Contacts between the two chains:
Residue P18 in protein 2 contacts residue Q71 in protein 1 (closest heavy-atom distance 3.4 Å).
Residue V49 in protein 2 interacts with residue D75 in protein 1 (closest heavy-atom distance 4.0 Å).
Residue N58 in protein 2 is in contact with residue E59 in protein 1 (closest heavy-atom distance 3.9 Å).
Residue R94 in protein 2 contacts residue Q71 in protein 1 (closest heavy-atom distance 3.1 Å).
Residue F65 in protein 2 interacts with residue Y53 in protein 1 (closest heavy-atom distance 3.4 Å).
Residue R94 in protein 2 is in contact with residue T72 in protein 1 (closest heavy-atom distance 3.6 Å).
Residue R88 in protein 2 interacts with residue W69 in protein 1 (closest heavy-atom distance 3.8 Å).
Residue P54 in protein 2 is in contact with residue W60 in protein 1 (closest heavy-atom distance 4.1 Å).
Residue V49 in protein 2 interacts with residue G76 in protein 1 (closest heavy-atom distance 3.6 Å).
Residue Y63 in protein 2 interacts with residue D52 in protein 1 (closest heavy-atom distance 3.7 Å).
Residue P54 in protein 2 interacts with residue W69 in protein 1 (closest heavy-atom distance 3.5 Å).
Residue I90 in protein 2 contacts residue W69 in protein 1 (closest heavy-atom distance 4.3 Å).
Residue A91 in protein 2 contacts residue D75 in protein 1 (closest heavy-atom distance 2.8 Å).
Residue K115 in protein 2 contacts residue R42 in protein 1 (closest heavy-atom distance 3.5 Å).
Residue Y63 in protein 2 interacts with residue A56 in protein 1 (closest heavy-atom distance 3.7 Å).
Residue N26 in protein 2 interacts with residue A68 in protein 1 (closest heavy-atom distance 4.2 Å).
Residue Y63 in protein 2 interacts with residue N55 in protein 1 (closest heavy-atom distance 3.2 Å).
Residue E85 in protein 2 contacts residue W57 in protein 1 (closest heavy-atom distance 4.4 Å).
Residue D119 in protein 2 interacts with residue R42 in protein 1 (closest heavy-atom distance 4.1 Å).
Residue I90 in protein 2 is in contact with residue T72 in protein 1 (closest heavy-atom distance 3.7 Å).
Residue E85 in protein 2 interacts with residue Y53 in protein 1 (closest heavy-atom distance 3.9 Å).
Residue D17 in protein 2 interacts with residue Q71 in protein 1 (closest heavy-atom distance 3.7 Å).
Residue F65 in protein 2 is in contact with residue L49 in protein 1 (closest heavy-atom distance 3.9 Å).
Residue L120 in protein 2 interacts with residue R42 in protein 1 (closest heavy-atom distance 3.1 Å).
Residue L116 in protein 2 interacts with residue R42 in protein 1 (closest heavy-atom distance 3.6 Å).
Residue S89 in protein 2 is in contact with residue T72 in protein 1 (closest heavy-atom distance 4.2 Å).
Residue W121 in protein 2 contacts residue L30 in protein 1 (closest heavy-atom distance 3.8 Å).
Residue Q86 in protein 2 interacts with residue W60 in protein 1 (closest heavy-atom distance 3.4 Å).
Residue R88 in protein 2 is in contact with residue T72 in protein 1 (closest heavy-atom distance 4.1 Å).
Residue Y63 in protein 2 contacts residue E59 in protein 1 (closest heavy-atom distance 3.2 Å).
Residue L16 in protein 2 contacts residue A68 in protein 1 (closest heavy-atom distance 3.7 Å).
Residue E85 in protein 2 interacts with residue A56 in protein 1 (closest heavy-atom distance 3.9 Å).
Residue R28 in protein 2 contacts residue A68 in protein 1 (closest heavy-atom distance 3.3 Å).
Residue F65 in protein 2 contacts residue D52 in protein 1 (closest heavy-atom distance 3.5 Å).
Residue P64 in protein 2 is in contact with residue L49 in protein 1 (closest heavy-atom distance 4.0 Å).
Residue P64 in protein 2 contacts residue D52 in protein 1 (closest heavy-atom distance 3.3 Å).
Residue L116 in protein 2 interacts with residue L49 in protein 1 (closest heavy-atom distance 4.2 Å).
Residue R88 in protein 2 interacts with residue W60 in protein 1 (closest heavy-atom distance 3.7 Å).
Residue K81 in protein 2 is in contact with residue E59 in protein 1 (closest heavy-atom distance 3.2 Å).
Residue H117 in protein 2 interacts with residue Y53 in protein 1 (closest heavy-atom distance 2.8 Å).
Residue L16 in protein 2 interacts with residue Q71 in protein 1 (closest heavy-atom distance 3.8 Å).
Residue W121 in protein 2 is in contact with residue H39 in protein 1 (closest heavy-atom distance 4.1 Å).
Residue L116 in protein 2 interacts with residue Y46 in protein 1 (closest heavy-atom distance 3.8 Å).
Residue L16 in protein 2 interacts with residue T72 in protein 1 (closest heavy-atom distance 3.6 Å).
Residue R94 in protein 2 is in contact with residue D75 in protein 1 (closest heavy-atom distance 2.6 Å).
Residue D119 in protein 2 contacts residue H39 in protein 1 (closest heavy-atom distance 3.9 Å).
Residue I90 in protein 2 is in contact with residue D75 in protein 1 (closest heavy-atom distance 3.5 Å).
Residue V52 in protein 2 is in contact with residue W69 in protein 1 (closest heavy-atom distance 4.1 Å).
Residue P64 in protein 2 is in contact with residue Y46 in protein 1 (closest heavy-atom distance 3.5 Å).
Residue Q86 in protein 2 is in contact with residue W57 in protein 1 (closest heavy-atom distance 4.1 Å).
Residue A30 in protein 2 interacts with residue W69 in protein 1 (closest heavy-atom distance 3.9 Å).
Residue P29 in protein 2 contacts residue W69 in protein 1 (closest heavy-atom distance 4.3 Å).
Residue F65 in protein 2 contacts residue A56 in protein 1 (closest heavy-atom distance 3.6 Å).
Residue Q66 in protein 2 is in contact with residue A56 in protein 1 (closest heavy-atom distance 3.8 Å).
Residue R28 in protein 2 contacts residue D65 in protein 1 (closest heavy-atom distance 2.4 Å).
Residue L16 in protein 2 interacts with residue W69 in protein 1 (closest heavy-atom distance 3.8 Å).
Residue Q83 in protein 2 contacts residue W60 in protein 1 (closest heavy-atom distance 3.5 Å).
Residue W121 in protein 2 is in contact with residue P31 in protein 1 (closest heavy-atom distance 3.7 Å).
Residue K61 in protein 2 is in contact with residue E59 in protein 1 (closest heavy-atom distance 4.0 Å).
Residue S89 in protein 2 contacts residue D75 in protein 1 (closest heavy-atom distance 4.1 Å).

The following describes two proteins that form a bound complex.

Sequence of protein 1:
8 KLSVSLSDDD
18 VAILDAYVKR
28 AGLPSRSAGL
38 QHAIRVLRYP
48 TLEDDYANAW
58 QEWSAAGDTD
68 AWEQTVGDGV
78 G

Sequence of protein 2:
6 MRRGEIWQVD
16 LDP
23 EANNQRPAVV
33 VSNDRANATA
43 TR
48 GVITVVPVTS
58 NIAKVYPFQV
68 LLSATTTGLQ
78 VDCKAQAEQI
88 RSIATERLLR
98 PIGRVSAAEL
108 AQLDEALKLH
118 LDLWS